These two protein chains interact to form a complex.

Sequence of protein 1:
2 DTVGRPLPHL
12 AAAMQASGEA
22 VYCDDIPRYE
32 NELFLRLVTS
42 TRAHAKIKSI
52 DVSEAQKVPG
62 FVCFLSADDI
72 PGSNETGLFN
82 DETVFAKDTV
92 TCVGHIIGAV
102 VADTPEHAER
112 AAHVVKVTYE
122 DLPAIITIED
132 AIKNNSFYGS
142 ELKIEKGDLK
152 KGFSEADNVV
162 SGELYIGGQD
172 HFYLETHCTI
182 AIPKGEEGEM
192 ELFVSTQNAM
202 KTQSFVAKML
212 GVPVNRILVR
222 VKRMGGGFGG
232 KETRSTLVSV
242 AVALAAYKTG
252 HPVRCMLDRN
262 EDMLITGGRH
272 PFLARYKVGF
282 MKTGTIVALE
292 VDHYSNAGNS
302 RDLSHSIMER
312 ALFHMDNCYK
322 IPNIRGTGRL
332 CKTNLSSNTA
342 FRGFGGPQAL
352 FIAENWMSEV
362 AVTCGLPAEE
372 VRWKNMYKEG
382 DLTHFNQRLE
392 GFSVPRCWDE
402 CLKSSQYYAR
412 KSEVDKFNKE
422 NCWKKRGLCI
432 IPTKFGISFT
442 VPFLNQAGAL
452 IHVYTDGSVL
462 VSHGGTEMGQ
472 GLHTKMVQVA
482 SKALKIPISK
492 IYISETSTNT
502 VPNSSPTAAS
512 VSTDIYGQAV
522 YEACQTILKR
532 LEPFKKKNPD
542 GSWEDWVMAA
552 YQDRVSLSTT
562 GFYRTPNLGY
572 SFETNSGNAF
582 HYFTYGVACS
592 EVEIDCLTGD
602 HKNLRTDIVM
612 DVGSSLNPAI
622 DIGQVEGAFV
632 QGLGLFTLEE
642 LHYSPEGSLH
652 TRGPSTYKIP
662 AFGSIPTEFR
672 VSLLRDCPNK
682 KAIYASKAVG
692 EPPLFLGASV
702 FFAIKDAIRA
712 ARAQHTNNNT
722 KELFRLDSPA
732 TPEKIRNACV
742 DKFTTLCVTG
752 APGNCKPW

Sequence of protein 2:
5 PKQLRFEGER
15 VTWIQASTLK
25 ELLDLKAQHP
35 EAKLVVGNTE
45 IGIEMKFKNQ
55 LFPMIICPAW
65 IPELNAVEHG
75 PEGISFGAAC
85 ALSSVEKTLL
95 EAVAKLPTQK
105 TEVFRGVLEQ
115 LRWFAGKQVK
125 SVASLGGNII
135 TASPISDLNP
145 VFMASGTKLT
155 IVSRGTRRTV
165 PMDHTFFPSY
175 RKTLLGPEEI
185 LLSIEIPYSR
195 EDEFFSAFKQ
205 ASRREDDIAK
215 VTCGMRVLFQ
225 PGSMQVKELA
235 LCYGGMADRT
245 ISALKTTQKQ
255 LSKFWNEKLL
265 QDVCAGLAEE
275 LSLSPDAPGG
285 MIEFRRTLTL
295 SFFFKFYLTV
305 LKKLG

Contacts between the two chains:
Residue L747 in protein 1 contacts residue R290 in protein 2 (closest heavy-atom distance 3.5 Å).
Residue V749 in protein 1 contacts residue C268 in protein 2 (closest heavy-atom distance 3.5 Å).
Residue T599 in protein 1 interacts with residue F288 in protein 2 (closest heavy-atom distance 3.4 Å).
Residue R737 in protein 1 contacts residue S295 in protein 2 (closest heavy-atom distance 3.0 Å).
Residue R737 in protein 1 is in contact with residue F288 in protein 2 (closest heavy-atom distance 3.5 Å).
Residue T652 in protein 1 is in contact with residue R208 in protein 2 (closest heavy-atom distance 3.1 Å).
Residue H651 in protein 1 contacts residue E209 in protein 2 (closest heavy-atom distance 3.8 Å).
Residue G751 in protein 1 is in contact with residue Q265 in protein 2 (closest heavy-atom distance 3.2 Å).
Residue T657 in protein 1 contacts residue R207 in protein 2 (closest heavy-atom distance 3.8 Å).
Residue P60 in protein 1 is in contact with residue E13 in protein 2 (closest heavy-atom distance 4.3 Å).
Residue T657 in protein 1 is in contact with residue R208 in protein 2 (closest heavy-atom distance 3.6 Å).
Residue T750 in protein 1 is in contact with residue Q265 in protein 2 (closest heavy-atom distance 2.9 Å).
Residue E734 in protein 1 is in contact with residue R208 in protein 2 (closest heavy-atom distance 3.6 Å).
Residue T745 in protein 1 contacts residue E287 in protein 2 (closest heavy-atom distance 3.9 Å).
Residue N261 in protein 1 contacts residue F51 in protein 2 (closest heavy-atom distance 3.8 Å).
Residue F744 in protein 1 contacts residue S295 in protein 2 (closest heavy-atom distance 3.9 Å).
Residue T657 in protein 1 contacts residue D210 in protein 2 (closest heavy-atom distance 2.7 Å).
Residue D596 in protein 1 interacts with residue K299 in protein 2 (closest heavy-atom distance 3.1 Å).
Residue F744 in protein 1 interacts with residue L294 in protein 2 (closest heavy-atom distance 3.8 Å).
Residue T599 in protein 1 contacts residue L292 in protein 2 (closest heavy-atom distance 3.5 Å).
Residue S656 in protein 1 is in contact with residue R207 in protein 2 (closest heavy-atom distance 3.3 Å).
Residue P733 in protein 1 interacts with residue A205 in protein 2 (closest heavy-atom distance 3.5 Å).
Residue H643 in protein 1 interacts with residue R208 in protein 2 (closest heavy-atom distance 3.5 Å).
Residue T657 in protein 1 is in contact with residue E209 in protein 2 (closest heavy-atom distance 3.8 Å).
Residue F744 in protein 1 contacts residue T291 in protein 2 (closest heavy-atom distance 4.2 Å).
Residue V749 in protein 1 is in contact with residue Q265 in protein 2 (closest heavy-atom distance 3.1 Å).
Residue E110 in protein 1 contacts residue K50 in protein 2 (closest heavy-atom distance 2.6 Å).
Residue T599 in protein 1 is in contact with residue F296 in protein 2 (closest heavy-atom distance 4.1 Å).
Residue L747 in protein 1 is in contact with residue L294 in protein 2 (closest heavy-atom distance 3.7 Å).
Residue T750 in protein 1 interacts with residue A269 in protein 2 (closest heavy-atom distance 3.3 Å).
Residue T745 in protein 1 is in contact with residue T291 in protein 2 (closest heavy-atom distance 3.8 Å).
Residue N738 in protein 1 contacts residue F288 in protein 2 (closest heavy-atom distance 3.4 Å).
Residue T750 in protein 1 is in contact with residue C268 in protein 2 (closest heavy-atom distance 4.2 Å).
Residue E641 in protein 1 contacts residue R208 in protein 2 (closest heavy-atom distance 3.6 Å).
Residue L598 in protein 1 is in contact with residue S295 in protein 2 (closest heavy-atom distance 3.2 Å).
Residue R737 in protein 1 interacts with residue T291 in protein 2 (closest heavy-atom distance 3.2 Å).
Residue F744 in protein 1 contacts residue F298 in protein 2 (closest heavy-atom distance 3.3 Å).
Residue H651 in protein 1 contacts residue D210 in protein 2 (closest heavy-atom distance 4.2 Å).
Residue H108 in protein 1 is in contact with residue E13 in protein 2 (closest heavy-atom distance 3.1 Å).
Residue N738 in protein 1 interacts with residue E287 in protein 2 (closest heavy-atom distance 4.0 Å).
Residue P733 in protein 1 interacts with residue S206 in protein 2 (closest heavy-atom distance 4.2 Å).
Residue H114 in protein 1 interacts with residue N53 in protein 2 (closest heavy-atom distance 2.6 Å).
Residue W424 in protein 1 contacts residue F298 in protein 2 (closest heavy-atom distance 3.6 Å).
Residue R111 in protein 1 contacts residue R14 in protein 2 (closest heavy-atom distance 3.6 Å).
Residue E641 in protein 1 interacts with residue M285 in protein 2 (closest heavy-atom distance 4.1 Å).
Residue P733 in protein 1 interacts with residue F288 in protein 2 (closest heavy-atom distance 3.7 Å).
Residue V749 in protein 1 contacts residue L294 in protein 2 (closest heavy-atom distance 4.0 Å).
Residue D601 in protein 1 is in contact with residue A205 in protein 2 (closest heavy-atom distance 2.8 Å).
Residue L598 in protein 1 interacts with residue K299 in protein 2 (closest heavy-atom distance 3.9 Å).
Residue L598 in protein 1 is in contact with residue L292 in protein 2 (closest heavy-atom distance 3.7 Å).
Residue E734 in protein 1 is in contact with residue F288 in protein 2 (closest heavy-atom distance 3.7 Å).
Residue L598 in protein 1 contacts residue F298 in protein 2 (closest heavy-atom distance 3.8 Å).
Residue E734 in protein 1 interacts with residue M285 in protein 2 (closest heavy-atom distance 3.2 Å).
Residue D259 in protein 1 interacts with residue K50 in protein 2 (closest heavy-atom distance 2.9 Å).
Residue L747 in protein 1 contacts residue A272 in protein 2 (closest heavy-atom distance 4.3 Å).
Residue K743 in protein 1 contacts residue F298 in protein 2 (closest heavy-atom distance 4.3 Å).
Residue R111 in protein 1 is in contact with residue E13 in protein 2 (closest heavy-atom distance 3.1 Å).
Residue H643 in protein 1 interacts with residue E209 in protein 2 (closest heavy-atom distance 3.8 Å).
Residue T599 in protein 1 contacts residue K299 in protein 2 (closest heavy-atom distance 3.7 Å).
Residue T745 in protein 1 contacts residue R290 in protein 2 (closest heavy-atom distance 3.3 Å).